This data describes a binding interaction between two proteins.

Sequence of chain A:
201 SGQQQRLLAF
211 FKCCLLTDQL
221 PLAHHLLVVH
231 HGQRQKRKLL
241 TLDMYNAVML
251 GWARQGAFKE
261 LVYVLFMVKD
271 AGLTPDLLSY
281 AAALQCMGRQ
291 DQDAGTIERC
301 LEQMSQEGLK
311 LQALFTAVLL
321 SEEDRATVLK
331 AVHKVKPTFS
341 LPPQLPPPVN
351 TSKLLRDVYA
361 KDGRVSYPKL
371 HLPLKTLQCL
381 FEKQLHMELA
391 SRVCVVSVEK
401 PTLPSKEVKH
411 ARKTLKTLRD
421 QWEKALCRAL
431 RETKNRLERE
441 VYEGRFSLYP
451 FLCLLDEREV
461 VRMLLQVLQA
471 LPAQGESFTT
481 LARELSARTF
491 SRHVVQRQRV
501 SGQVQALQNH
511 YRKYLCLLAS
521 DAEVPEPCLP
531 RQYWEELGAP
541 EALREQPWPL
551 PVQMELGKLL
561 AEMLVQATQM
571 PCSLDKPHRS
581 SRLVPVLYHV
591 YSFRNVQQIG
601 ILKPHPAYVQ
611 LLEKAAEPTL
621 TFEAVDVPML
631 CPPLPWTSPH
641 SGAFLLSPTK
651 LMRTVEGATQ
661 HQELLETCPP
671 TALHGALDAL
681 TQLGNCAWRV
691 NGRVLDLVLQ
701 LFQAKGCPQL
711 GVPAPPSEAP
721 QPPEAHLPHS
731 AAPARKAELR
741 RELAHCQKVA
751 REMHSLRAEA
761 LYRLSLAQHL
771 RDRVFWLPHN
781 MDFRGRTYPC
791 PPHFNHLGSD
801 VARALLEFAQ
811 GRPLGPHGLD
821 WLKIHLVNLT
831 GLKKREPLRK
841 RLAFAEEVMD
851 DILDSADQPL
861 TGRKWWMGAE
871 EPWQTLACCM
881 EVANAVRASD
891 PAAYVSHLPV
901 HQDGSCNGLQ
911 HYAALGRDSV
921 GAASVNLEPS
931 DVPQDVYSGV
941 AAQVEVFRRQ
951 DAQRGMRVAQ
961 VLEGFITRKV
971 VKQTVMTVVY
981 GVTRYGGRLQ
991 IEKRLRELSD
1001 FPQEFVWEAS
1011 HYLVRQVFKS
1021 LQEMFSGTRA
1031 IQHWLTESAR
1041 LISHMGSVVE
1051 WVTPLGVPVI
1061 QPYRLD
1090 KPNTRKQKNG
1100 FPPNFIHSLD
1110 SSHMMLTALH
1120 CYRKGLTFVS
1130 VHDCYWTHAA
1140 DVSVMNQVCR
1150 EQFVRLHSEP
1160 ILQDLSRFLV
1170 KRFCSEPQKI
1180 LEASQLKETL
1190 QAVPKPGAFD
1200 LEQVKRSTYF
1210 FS

Contacts between the two chains:
Residue V596 in chain B is in contact with residue R582 in chain A (closest heavy-atom distance 5.0 Å).
Residue R582 in chain B interacts with residue Q597 in chain A (closest heavy-atom distance 2.8 Å).
Residue V596 in chain B interacts with residue H605 in chain A (closest heavy-atom distance 2.5 Å).
Residue H605 in chain B contacts residue Q598 in chain A (closest heavy-atom distance 4.2 Å).
Residue R740 in chain B is in contact with residue F593 in chain A (closest heavy-atom distance 3.2 Å).
Residue N595 in chain B is in contact with residue H605 in chain A (closest heavy-atom distance 4.1 Å).
Residue G600 in chain B interacts with residue L583 in chain A (closest heavy-atom distance 3.8 Å).
Residue V596 in chain B is in contact with residue P585 in chain A (closest heavy-atom distance 4.3 Å).
Residue R594 in chain B interacts with residue Y588 in chain A (closest heavy-atom distance 3.6 Å).
Residue R582 in chain B contacts residue Q598 in chain A (closest heavy-atom distance 3.0 Å).
Residue Q610 in chain B is in contact with residue V596 in chain A (closest heavy-atom distance 3.9 Å).
Residue Q597 in chain B is in contact with residue C572 in chain A (closest heavy-atom distance 3.4 Å).
Residue R594 in chain B is in contact with residue P606 in chain A (closest heavy-atom distance 3.6 Å).
Residue R594 in chain B interacts with residue P604 in chain A (closest heavy-atom distance 3.1 Å).
Residue V596 in chain B contacts residue M570 in chain A (closest heavy-atom distance 4.3 Å).
Residue A732 in chain B interacts with residue W1007 in chain A (closest heavy-atom distance 4.2 Å).
Residue W1007 in chain B interacts with residue A732 in chain A (closest heavy-atom distance 4.4 Å).
Residue P733 in chain B interacts with residue W1007 in chain A (closest heavy-atom distance 4.1 Å).
Residue Y591 in chain B is in contact with residue P585 in chain A (closest heavy-atom distance 3.6 Å).
Residue V596 in chain B contacts residue A607 in chain A (closest heavy-atom distance 4.7 Å).
Residue Y591 in chain B contacts residue H605 in chain A (closest heavy-atom distance 3.7 Å).
Residue H589 in chain B is in contact with residue H589 in chain A (closest heavy-atom distance 4.4 Å).
Residue K603 in chain B is in contact with residue Y591 in chain A (closest heavy-atom distance 4.3 Å).
Residue W1007 in chain B is in contact with residue S730 in chain A (closest heavy-atom distance 3.0 Å).
Residue R582 in chain B is in contact with residue I599 in chain A (closest heavy-atom distance 4.2 Å).
Residue Q597 in chain B is in contact with residue A607 in chain A (closest heavy-atom distance 4.2 Å).
Residue W1007 in chain B interacts with residue A731 in chain A (closest heavy-atom distance 3.2 Å).
Residue Q597 in chain B contacts residue R582 in chain A (closest heavy-atom distance 4.7 Å).
Residue N595 in chain B contacts residue A607 in chain A (closest heavy-atom distance 3.2 Å).
Residue N595 in chain B interacts with residue Q610 in chain A (closest heavy-atom distance 3.6 Å).
Residue V590 in chain B is in contact with residue Y588 in chain A (closest heavy-atom distance 3.6 Å).
Residue Y588 in chain B contacts residue H589 in chain A (closest heavy-atom distance 4.5 Å).
Residue R988 in chain B contacts residue S730 in chain A (closest heavy-atom distance 4.6 Å).
Residue Y588 in chain B interacts with residue Y591 in chain A (closest heavy-atom distance 3.2 Å).
Residue Y591 in chain B is in contact with residue Y588 in chain A (closest heavy-atom distance 3.0 Å).
Residue P604 in chain B interacts with residue Y591 in chain A (closest heavy-atom distance 3.9 Å).
Residue C572 in chain B contacts residue Q597 in chain A (closest heavy-atom distance 4.6 Å).
Residue H589 in chain B interacts with residue Y588 in chain A (closest heavy-atom distance 3.4 Å).
Residue V596 in chain B interacts with residue V584 in chain A (closest heavy-atom distance 4.9 Å).
Residue Y588 in chain B is in contact with residue Q598 in chain A (closest heavy-atom distance 2.5 Å).
Residue R594 in chain B is in contact with residue H605 in chain A (closest heavy-atom distance 3.1 Å).
Residue N595 in chain B interacts with residue P606 in chain A (closest heavy-atom distance 3.5 Å).
Residue H589 in chain B is in contact with residue L583 in chain A (closest heavy-atom distance 3.4 Å).
Residue P606 in chain B is in contact with residue N595 in chain A (closest heavy-atom distance 3.6 Å).
Residue Y591 in chain B is in contact with residue L583 in chain A (closest heavy-atom distance 3.7 Å).
Residue A731 in chain B interacts with residue W1007 in chain A (closest heavy-atom distance 4.5 Å).
Residue F478 in chain B interacts with residue L583 in chain A (closest heavy-atom distance 3.6 Å).
Residue R594 in chain B contacts residue K603 in chain A (closest heavy-atom distance 3.1 Å).
Residue P606 in chain B contacts residue V596 in chain A (closest heavy-atom distance 4.7 Å).
Residue V584 in chain B interacts with residue Q598 in chain A (closest heavy-atom distance 3.7 Å).
Residue W1007 in chain B interacts with residue P733 in chain A (closest heavy-atom distance 3.5 Å).
Residue V596 in chain B contacts residue C572 in chain A (closest heavy-atom distance 3.5 Å).
Residue C572 in chain B contacts residue Q598 in chain A (closest heavy-atom distance 4.0 Å).
Residue V596 in chain B interacts with residue L583 in chain A (closest heavy-atom distance 3.3 Å).
Residue I599 in chain B contacts residue L583 in chain A (closest heavy-atom distance 4.2 Å).
Residue P606 in chain B contacts residue Y591 in chain A (closest heavy-atom distance 4.0 Å).
Residue C572 in chain B interacts with residue V596 in chain A (closest heavy-atom distance 4.1 Å).

Sequence of chain B:
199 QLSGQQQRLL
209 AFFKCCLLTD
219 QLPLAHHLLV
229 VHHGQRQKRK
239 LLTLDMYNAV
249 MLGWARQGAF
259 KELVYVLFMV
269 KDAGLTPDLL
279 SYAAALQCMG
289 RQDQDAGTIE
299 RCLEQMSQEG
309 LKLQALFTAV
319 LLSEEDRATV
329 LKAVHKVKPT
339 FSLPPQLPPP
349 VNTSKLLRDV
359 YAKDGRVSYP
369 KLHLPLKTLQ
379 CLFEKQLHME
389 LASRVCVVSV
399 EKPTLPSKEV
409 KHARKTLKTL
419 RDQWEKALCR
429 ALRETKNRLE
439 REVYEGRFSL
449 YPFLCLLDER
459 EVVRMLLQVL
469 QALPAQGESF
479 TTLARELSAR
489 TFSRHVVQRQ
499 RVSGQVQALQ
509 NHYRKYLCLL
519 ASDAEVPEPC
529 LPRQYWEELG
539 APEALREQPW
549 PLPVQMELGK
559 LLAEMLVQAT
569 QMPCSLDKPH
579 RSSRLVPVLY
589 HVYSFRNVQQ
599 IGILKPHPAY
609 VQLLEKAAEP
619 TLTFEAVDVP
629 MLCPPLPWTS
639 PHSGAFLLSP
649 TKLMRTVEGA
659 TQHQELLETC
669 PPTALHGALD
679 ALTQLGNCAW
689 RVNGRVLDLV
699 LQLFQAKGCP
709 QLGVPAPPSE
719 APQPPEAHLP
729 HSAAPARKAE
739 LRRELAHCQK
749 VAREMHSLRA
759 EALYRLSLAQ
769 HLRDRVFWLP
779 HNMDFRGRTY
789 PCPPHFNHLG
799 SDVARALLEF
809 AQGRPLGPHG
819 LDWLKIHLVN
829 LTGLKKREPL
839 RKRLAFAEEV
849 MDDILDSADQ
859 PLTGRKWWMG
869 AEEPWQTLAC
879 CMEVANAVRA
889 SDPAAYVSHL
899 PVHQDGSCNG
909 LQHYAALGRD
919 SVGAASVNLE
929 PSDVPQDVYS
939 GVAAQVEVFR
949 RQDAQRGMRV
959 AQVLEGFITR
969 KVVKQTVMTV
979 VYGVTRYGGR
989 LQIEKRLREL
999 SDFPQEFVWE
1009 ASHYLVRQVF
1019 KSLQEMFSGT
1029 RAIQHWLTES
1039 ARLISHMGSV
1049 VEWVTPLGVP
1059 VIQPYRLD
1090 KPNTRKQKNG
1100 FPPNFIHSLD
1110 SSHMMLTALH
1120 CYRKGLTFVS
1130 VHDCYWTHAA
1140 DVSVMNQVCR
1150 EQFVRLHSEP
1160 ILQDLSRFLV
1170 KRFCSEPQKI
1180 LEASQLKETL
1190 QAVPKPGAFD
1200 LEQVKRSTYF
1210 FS